Sequence of chain A:
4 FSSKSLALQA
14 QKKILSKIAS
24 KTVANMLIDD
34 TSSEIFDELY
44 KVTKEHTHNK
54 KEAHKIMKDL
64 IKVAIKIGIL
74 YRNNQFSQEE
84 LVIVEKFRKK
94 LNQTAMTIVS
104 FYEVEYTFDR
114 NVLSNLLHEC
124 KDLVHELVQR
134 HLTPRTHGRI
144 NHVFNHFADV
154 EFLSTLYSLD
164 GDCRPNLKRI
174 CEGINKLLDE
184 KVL

Sequence of chain B:
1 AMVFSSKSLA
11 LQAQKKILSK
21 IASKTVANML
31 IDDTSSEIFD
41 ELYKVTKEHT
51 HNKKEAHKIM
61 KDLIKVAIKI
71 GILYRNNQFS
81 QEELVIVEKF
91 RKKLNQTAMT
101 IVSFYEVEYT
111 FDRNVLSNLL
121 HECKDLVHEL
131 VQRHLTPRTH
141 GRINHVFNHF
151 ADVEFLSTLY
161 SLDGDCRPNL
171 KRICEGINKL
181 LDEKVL

Interface contacts:
Residue Y43 in chain B contacts residue F4 in chain A (closest heavy-atom distance 3.1 Å).
Residue A10 in chain B contacts residue I64 in chain A (closest heavy-atom distance 4.0 Å).
Residue D33 in chain B contacts residue K7 in chain A (closest heavy-atom distance 2.6 Å).
Residue L18 in chain B contacts residue S19 in chain A (closest heavy-atom distance 3.5 Å).
Residue S6 in chain B is in contact with residue F39 in chain A (closest heavy-atom distance 3.7 Å).
Residue S5 in chain B contacts residue D40 in chain A (closest heavy-atom distance 3.8 Å).
Residue F4 in chain B contacts residue Y43 in chain A (closest heavy-atom distance 3.2 Å).
Residue R75 in chain B contacts residue Q14 in chain A (closest heavy-atom distance 3.8 Å).
Residue I21 in chain B is in contact with residue L18 in chain A (closest heavy-atom distance 3.5 Å).
Residue I68 in chain B contacts residue Q14 in chain A (closest heavy-atom distance 3.8 Å).
Residue L9 in chain B interacts with residue M60 in chain A (closest heavy-atom distance 4.0 Å).
Residue H57 in chain B interacts with residue L9 in chain A (closest heavy-atom distance 4.0 Å).
Residue F4 in chain B is in contact with residue M60 in chain A (closest heavy-atom distance 3.6 Å).
Residue Q14 in chain B contacts residue V26 in chain A (closest heavy-atom distance 3.2 Å).
Residue I68 in chain B contacts residue A10 in chain A (closest heavy-atom distance 3.9 Å).
Residue A22 in chain B interacts with residue K15 in chain A (closest heavy-atom distance 3.8 Å).
Residue F39 in chain B interacts with residue S6 in chain A (closest heavy-atom distance 3.3 Å).
Residue L9 in chain B is in contact with residue I64 in chain A (closest heavy-atom distance 3.7 Å).
Residue T25 in chain B contacts residue Q14 in chain A (closest heavy-atom distance 3.6 Å).
Residue N76 in chain B contacts residue N76 in chain A (closest heavy-atom distance 3.1 Å).
Residue S36 in chain B interacts with residue S6 in chain A (closest heavy-atom distance 3.6 Å).
Residue D40 in chain B interacts with residue S6 in chain A (closest heavy-atom distance 2.6 Å).
Residue K7 in chain B contacts residue I31 in chain A (closest heavy-atom distance 3.6 Å).
Residue A10 in chain B contacts residue L30 in chain A (closest heavy-atom distance 3.9 Å).
Residue Q14 in chain B contacts residue S23 in chain A (closest heavy-atom distance 3.3 Å).
Residue S6 in chain B is in contact with residue S36 in chain A (closest heavy-atom distance 3.0 Å).
Residue I72 in chain B interacts with residue I17 in chain A (closest heavy-atom distance 3.6 Å).
Residue S6 in chain B interacts with residue D40 in chain A (closest heavy-atom distance 2.9 Å).
Residue I64 in chain B is in contact with residue A10 in chain A (closest heavy-atom distance 3.5 Å).
Residue K7 in chain B is in contact with residue S36 in chain A (closest heavy-atom distance 3.2 Å).
Residue L30 in chain B is in contact with residue Q14 in chain A (closest heavy-atom distance 3.0 Å).
Residue I17 in chain B contacts residue I72 in chain A (closest heavy-atom distance 3.8 Å).
Residue I17 in chain B contacts residue A22 in chain A (closest heavy-atom distance 3.9 Å).
Residue M60 in chain B contacts residue F4 in chain A (closest heavy-atom distance 3.5 Å).
Residue T25 in chain B interacts with residue L11 in chain A (closest heavy-atom distance 3.6 Å).
Residue I17 in chain B interacts with residue I68 in chain A (closest heavy-atom distance 3.6 Å).
Residue S6 in chain B interacts with residue I64 in chain A (closest heavy-atom distance 3.8 Å).
Residue M29 in chain B is in contact with residue A10 in chain A (closest heavy-atom distance 3.6 Å).
Residue I72 in chain B interacts with residue L18 in chain A (closest heavy-atom distance 3.6 Å).
Residue H57 in chain B is in contact with residue F4 in chain A (closest heavy-atom distance 3.9 Å).
Residue I64 in chain B contacts residue L9 in chain A (closest heavy-atom distance 3.5 Å).
Residue A13 in chain B contacts residue I68 in chain A (closest heavy-atom distance 4.0 Å).
Residue I64 in chain B contacts residue S6 in chain A (closest heavy-atom distance 3.7 Å).
Residue Q78 in chain B interacts with residue N77 in chain A (closest heavy-atom distance 3.9 Å).
Residue D40 in chain B interacts with residue F4 in chain A (closest heavy-atom distance 3.3 Å).
Residue L9 in chain B is in contact with residue H57 in chain A (closest heavy-atom distance 3.8 Å).
Residue T25 in chain B contacts residue L18 in chain A (closest heavy-atom distance 3.5 Å).
Residue D40 in chain B contacts residue S5 in chain A (closest heavy-atom distance 3.8 Å).
Residue M29 in chain B is in contact with residue L11 in chain A (closest heavy-atom distance 3.8 Å).
Residue N77 in chain B contacts residue N77 in chain A (closest heavy-atom distance 3.1 Å).
Residue N28 in chain B interacts with residue Q14 in chain A (closest heavy-atom distance 3.2 Å).
Residue I21 in chain B interacts with residue A22 in chain A (closest heavy-atom distance 3.7 Å).
Residue M29 in chain B contacts residue Q14 in chain A (closest heavy-atom distance 3.7 Å).
Residue L9 in chain B contacts residue K61 in chain A (closest heavy-atom distance 3.6 Å).
Residue S36 in chain B contacts residue K7 in chain A (closest heavy-atom distance 3.9 Å).
Residue N76 in chain B interacts with residue N77 in chain A (closest heavy-atom distance 3.3 Å).
Residue F4 in chain B interacts with residue D40 in chain A (closest heavy-atom distance 3.5 Å).
Residue Q78 in chain B interacts with residue R75 in chain A (closest heavy-atom distance 3.7 Å).
Residue T25 in chain B is in contact with residue K15 in chain A (closest heavy-atom distance 3.7 Å).
Residue V26 in chain B is in contact with residue K15 in chain A (closest heavy-atom distance 3.8 Å).

The following describes two proteins that form a bound complex.